These two protein chains interact to form a complex.

Sequence of protein 2:
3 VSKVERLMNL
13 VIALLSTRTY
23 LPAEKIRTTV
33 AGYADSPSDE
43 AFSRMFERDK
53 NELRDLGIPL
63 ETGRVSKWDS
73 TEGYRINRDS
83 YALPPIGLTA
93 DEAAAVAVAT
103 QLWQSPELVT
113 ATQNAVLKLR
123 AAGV

Interface contacts:
Residue K754 in protein 1 interacts with residue W70 in protein 2 (closest heavy-atom distance 3.5 Å).
Residue D752 in protein 1 contacts residue K69 in protein 2 (closest heavy-atom distance 4.0 Å).
Residue D752 in protein 1 contacts residue W70 in protein 2 (closest heavy-atom distance 3.2 Å).
Residue T753 in protein 1 is in contact with residue W70 in protein 2 (closest heavy-atom distance 3.9 Å).
Residue E802 in protein 1 interacts with residue L23 in protein 2 (closest heavy-atom distance 3.9 Å).
Residue L755 in protein 1 is in contact with residue D71 in protein 2 (closest heavy-atom distance 4.9 Å).
Residue K754 in protein 1 interacts with residue S68 in protein 2 (closest heavy-atom distance 3.2 Å).
Residue K754 in protein 1 contacts residue D71 in protein 2 (closest heavy-atom distance 3.1 Å).
Residue G756 in protein 1 interacts with residue S68 in protein 2 (closest heavy-atom distance 4.6 Å).
Residue R821 in protein 1 interacts with residue R20 in protein 2 (closest heavy-atom distance 3.8 Å).
Residue L755 in protein 1 interacts with residue S68 in protein 2 (closest heavy-atom distance 4.9 Å).
Residue E802 in protein 1 is in contact with residue K27 in protein 2 (closest heavy-atom distance 3.3 Å).
Residue T753 in protein 1 is in contact with residue S68 in protein 2 (closest heavy-atom distance 4.5 Å).

Sequence of protein 1:
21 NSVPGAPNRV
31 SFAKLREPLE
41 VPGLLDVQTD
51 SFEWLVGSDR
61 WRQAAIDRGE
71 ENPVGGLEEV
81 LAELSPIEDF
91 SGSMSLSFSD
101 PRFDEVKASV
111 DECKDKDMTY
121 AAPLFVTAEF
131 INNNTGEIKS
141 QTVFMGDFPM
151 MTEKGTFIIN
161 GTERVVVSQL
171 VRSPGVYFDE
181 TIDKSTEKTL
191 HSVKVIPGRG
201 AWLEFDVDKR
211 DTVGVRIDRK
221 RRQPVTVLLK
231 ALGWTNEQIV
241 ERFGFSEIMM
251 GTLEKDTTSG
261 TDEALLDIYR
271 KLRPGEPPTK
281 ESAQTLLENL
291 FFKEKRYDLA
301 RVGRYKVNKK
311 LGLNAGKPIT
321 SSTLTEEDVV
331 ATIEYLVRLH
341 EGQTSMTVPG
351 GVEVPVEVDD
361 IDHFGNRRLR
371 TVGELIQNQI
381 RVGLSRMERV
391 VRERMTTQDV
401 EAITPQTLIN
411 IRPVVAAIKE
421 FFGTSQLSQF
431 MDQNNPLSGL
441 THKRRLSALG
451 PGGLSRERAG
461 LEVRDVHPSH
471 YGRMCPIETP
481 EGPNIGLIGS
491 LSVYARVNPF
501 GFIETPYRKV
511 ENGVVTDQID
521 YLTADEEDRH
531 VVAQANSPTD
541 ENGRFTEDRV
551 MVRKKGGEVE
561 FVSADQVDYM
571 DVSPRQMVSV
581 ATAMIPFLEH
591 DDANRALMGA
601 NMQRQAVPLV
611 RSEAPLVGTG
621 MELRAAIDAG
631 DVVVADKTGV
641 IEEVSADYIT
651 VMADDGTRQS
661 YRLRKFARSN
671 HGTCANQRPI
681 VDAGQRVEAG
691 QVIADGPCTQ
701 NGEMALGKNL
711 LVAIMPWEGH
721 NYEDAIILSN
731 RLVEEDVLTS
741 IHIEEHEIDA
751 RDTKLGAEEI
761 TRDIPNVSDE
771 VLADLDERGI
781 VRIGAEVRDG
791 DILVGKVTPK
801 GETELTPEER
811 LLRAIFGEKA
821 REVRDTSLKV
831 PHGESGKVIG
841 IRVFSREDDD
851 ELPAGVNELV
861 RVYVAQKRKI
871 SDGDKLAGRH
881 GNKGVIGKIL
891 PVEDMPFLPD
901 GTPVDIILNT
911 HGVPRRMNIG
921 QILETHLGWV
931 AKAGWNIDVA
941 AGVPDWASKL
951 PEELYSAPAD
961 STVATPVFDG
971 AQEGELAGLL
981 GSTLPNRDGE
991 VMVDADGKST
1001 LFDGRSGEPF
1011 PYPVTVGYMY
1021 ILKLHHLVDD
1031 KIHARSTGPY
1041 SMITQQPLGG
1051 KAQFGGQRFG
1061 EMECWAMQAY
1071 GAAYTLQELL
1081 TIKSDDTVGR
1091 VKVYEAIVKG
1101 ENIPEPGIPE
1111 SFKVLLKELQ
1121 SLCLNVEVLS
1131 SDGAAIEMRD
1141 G